Sequence of protein 1:
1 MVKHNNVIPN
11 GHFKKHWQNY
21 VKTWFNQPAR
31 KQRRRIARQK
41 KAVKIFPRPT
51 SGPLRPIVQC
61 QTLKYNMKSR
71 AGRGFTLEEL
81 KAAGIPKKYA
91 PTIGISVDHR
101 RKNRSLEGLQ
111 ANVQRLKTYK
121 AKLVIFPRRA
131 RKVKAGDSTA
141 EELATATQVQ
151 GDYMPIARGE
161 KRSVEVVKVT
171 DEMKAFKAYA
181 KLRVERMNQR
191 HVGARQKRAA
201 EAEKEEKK

Contacts between the two chains:
Residue Q189 in protein 1 is in contact with residue S126 in protein 2 (closest heavy-atom distance 3.6 Å).
Residue M173 in protein 1 interacts with residue I118 in protein 2 (closest heavy-atom distance 3.6 Å).
Residue V164 in protein 1 interacts with residue S65 in protein 2 (closest heavy-atom distance 3.3 Å).
Residue K64 in protein 1 is in contact with residue I43 in protein 2 (closest heavy-atom distance 3.6 Å).
Residue M67 in protein 1 contacts residue E76 in protein 2 (closest heavy-atom distance 3.4 Å).
Residue K64 in protein 1 is in contact with residue A86 in protein 2 (closest heavy-atom distance 3.5 Å).
Residue M67 in protein 1 contacts residue L142 in protein 2 (closest heavy-atom distance 3.3 Å).
Residue Y179 in protein 1 is in contact with residue G108 in protein 2 (closest heavy-atom distance 3.4 Å).
Residue N66 in protein 1 is in contact with residue V140 in protein 2 (closest heavy-atom distance 2.8 Å).
Residue Y65 in protein 1 contacts residue V82 in protein 2 (closest heavy-atom distance 3.1 Å).
Residue K64 in protein 1 is in contact with residue G87 in protein 2 (closest heavy-atom distance 3.3 Å).
Residue K3 in protein 1 interacts with residue R9 in protein 2 (closest heavy-atom distance 3.5 Å).
Residue R104 in protein 1 contacts residue K134 in protein 2 (closest heavy-atom distance 3.2 Å).
Residue K64 in protein 1 contacts residue M81 in protein 2 (closest heavy-atom distance 3.0 Å).
Residue M1 in protein 1 contacts residue R9 in protein 2 (closest heavy-atom distance 3.1 Å).
Residue E107 in protein 1 contacts residue A136 in protein 2 (closest heavy-atom distance 3.6 Å).
Residue M1 in protein 1 interacts with residue S16 in protein 2 (closest heavy-atom distance 3.6 Å).
Residue L63 in protein 1 interacts with residue I125 in protein 2 (closest heavy-atom distance 3.7 Å).
Residue E160 in protein 1 interacts with residue F61 in protein 2 (closest heavy-atom distance 3.3 Å).
Residue M1 in protein 1 is in contact with residue H14 in protein 2 (closest heavy-atom distance 3.1 Å).
Residue E185 in protein 1 contacts residue S126 in protein 2 (closest heavy-atom distance 3.2 Å).
Residue R162 in protein 1 contacts residue G102 in protein 2 (closest heavy-atom distance 3.6 Å).
Residue M173 in protein 1 interacts with residue V120 in protein 2 (closest heavy-atom distance 3.3 Å).
Residue Q189 in protein 1 contacts residue V128 in protein 2 (closest heavy-atom distance 3.5 Å).
Residue I8 in protein 1 interacts with residue G13 in protein 2 (closest heavy-atom distance 3.6 Å).
Residue L63 in protein 1 interacts with residue E85 in protein 2 (closest heavy-atom distance 3.5 Å).
Residue S105 in protein 1 is in contact with residue A135 in protein 2 (closest heavy-atom distance 3.5 Å).
Residue E160 in protein 1 contacts residue V73 in protein 2 (closest heavy-atom distance 3.3 Å).
Residue L106 in protein 1 is in contact with residue A135 in protein 2 (closest heavy-atom distance 3.4 Å).
Residue K64 in protein 1 is in contact with residue T104 in protein 2 (closest heavy-atom distance 3.7 Å).
Residue A178 in protein 1 is in contact with residue M111 in protein 2 (closest heavy-atom distance 3.6 Å).
Residue V169 in protein 1 interacts with residue V119 in protein 2 (closest heavy-atom distance 3.6 Å).
Residue E160 in protein 1 is in contact with residue A72 in protein 2 (closest heavy-atom distance 3.5 Å).
Residue R158 in protein 1 is in contact with residue T143 in protein 2 (closest heavy-atom distance 3.3 Å).
Residue E160 in protein 1 interacts with residue E76 in protein 2 (closest heavy-atom distance 3.3 Å).
Residue V164 in protein 1 is in contact with residue L64 in protein 2 (closest heavy-atom distance 3.6 Å).
Residue L63 in protein 1 is in contact with residue A84 in protein 2 (closest heavy-atom distance 3.2 Å).
Residue E160 in protein 1 is in contact with residue Y60 in protein 2 (closest heavy-atom distance 3.5 Å).
Residue Q189 in protein 1 contacts residue K127 in protein 2 (closest heavy-atom distance 3.4 Å).
Residue R162 in protein 1 interacts with residue Q100 in protein 2 (closest heavy-atom distance 3.2 Å).
Residue M1 in protein 1 interacts with residue R12 in protein 2 (closest heavy-atom distance 3.4 Å).
Residue T170 in protein 1 contacts residue P117 in protein 2 (closest heavy-atom distance 3.7 Å).
Residue K64 in protein 1 is in contact with residue V140 in protein 2 (closest heavy-atom distance 3.6 Å).
Residue Y65 in protein 1 is in contact with residue L142 in protein 2 (closest heavy-atom distance 3.3 Å).
Residue V166 in protein 1 is in contact with residue S65 in protein 2 (closest heavy-atom distance 3.4 Å).
Residue V164 in protein 1 interacts with residue Q100 in protein 2 (closest heavy-atom distance 3.3 Å).
Residue S105 in protein 1 contacts residue K134 in protein 2 (closest heavy-atom distance 3.0 Å).
Residue E185 in protein 1 interacts with residue K127 in protein 2 (closest heavy-atom distance 3.7 Å).
Residue F176 in protein 1 interacts with residue V120 in protein 2 (closest heavy-atom distance 3.7 Å).
Residue V2 in protein 1 interacts with residue R9 in protein 2 (closest heavy-atom distance 3.6 Å).
Residue K64 in protein 1 interacts with residue A84 in protein 2 (closest heavy-atom distance 3.3 Å).
Residue R162 in protein 1 interacts with residue R63 in protein 2 (closest heavy-atom distance 3.3 Å).
Residue E160 in protein 1 interacts with residue L141 in protein 2 (closest heavy-atom distance 3.7 Å).
Residue R162 in protein 1 contacts residue A72 in protein 2 (closest heavy-atom distance 3.1 Å).
Residue L182 in protein 1 contacts residue K105 in protein 2 (closest heavy-atom distance 3.3 Å).
Residue V166 in protein 1 is in contact with residue H69 in protein 2 (closest heavy-atom distance 3.6 Å).
Residue E185 in protein 1 is in contact with residue A122 in protein 2 (closest heavy-atom distance 3.3 Å).
Residue T62 in protein 1 interacts with residue P83 in protein 2 (closest heavy-atom distance 3.5 Å).
Residue R158 in protein 1 interacts with residue Y60 in protein 2 (closest heavy-atom distance 3.1 Å).
Residue N66 in protein 1 is in contact with residue A139 in protein 2 (closest heavy-atom distance 3.3 Å).

This data describes a binding interaction between two proteins.

Sequence of protein 2:
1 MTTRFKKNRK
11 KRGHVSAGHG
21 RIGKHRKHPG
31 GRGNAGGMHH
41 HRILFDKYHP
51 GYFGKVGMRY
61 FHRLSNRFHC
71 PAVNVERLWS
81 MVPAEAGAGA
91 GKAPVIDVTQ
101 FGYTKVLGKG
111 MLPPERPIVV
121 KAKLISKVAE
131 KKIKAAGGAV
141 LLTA